Residue-level contacts at the interface:
Residue V99 in protein 2 contacts residue P67 in protein 1 (closest heavy-atom distance 3.8 Å).
Residue E92 in protein 2 is in contact with residue G85 in protein 1 (closest heavy-atom distance 3.3 Å).
Residue T96 in protein 2 interacts with residue Y64 in protein 1 (closest heavy-atom distance 3.6 Å).
Residue N102 in protein 2 contacts residue R72 in protein 1 (closest heavy-atom distance 5.0 Å).
Residue T96 in protein 2 is in contact with residue V84 in protein 1 (closest heavy-atom distance 3.3 Å).
Residue Y104 in protein 2 contacts residue K38 in protein 1 (closest heavy-atom distance 2.4 Å).
Residue L103 in protein 2 is in contact with residue I66 in protein 1 (closest heavy-atom distance 3.6 Å).
Residue V99 in protein 2 interacts with residue R72 in protein 1 (closest heavy-atom distance 4.2 Å).
Residue T100 in protein 2 interacts with residue I66 in protein 1 (closest heavy-atom distance 3.8 Å).
Residue E92 in protein 2 contacts residue V84 in protein 1 (closest heavy-atom distance 3.6 Å).
Residue R95 in protein 2 is in contact with residue V84 in protein 1 (closest heavy-atom distance 4.0 Å).
Residue V99 in protein 2 is in contact with residue L68 in protein 1 (closest heavy-atom distance 4.2 Å).
Residue D73 in protein 2 interacts with residue R72 in protein 1 (closest heavy-atom distance 4.0 Å).
Residue R74 in protein 2 contacts residue D71 in protein 1 (closest heavy-atom distance 3.9 Å).
Residue T96 in protein 2 is in contact with residue I66 in protein 1 (closest heavy-atom distance 4.3 Å).
Residue T100 in protein 2 contacts residue Y64 in protein 1 (closest heavy-atom distance 3.3 Å).
Residue N102 in protein 2 contacts residue M69 in protein 1 (closest heavy-atom distance 4.3 Å).
Residue T96 in protein 2 contacts residue I86 in protein 1 (closest heavy-atom distance 4.1 Å).
Residue L103 in protein 2 is in contact with residue K38 in protein 1 (closest heavy-atom distance 3.3 Å).
Residue N102 in protein 2 interacts with residue D71 in protein 1 (closest heavy-atom distance 4.8 Å).
Residue L103 in protein 2 interacts with residue P114 in protein 1 (closest heavy-atom distance 4.3 Å).
Residue Y104 in protein 2 is in contact with residue Y64 in protein 1 (closest heavy-atom distance 4.5 Å).
Residue L103 in protein 2 is in contact with residue K37 in protein 1 (closest heavy-atom distance 5.0 Å).
Residue V99 in protein 2 interacts with residue I66 in protein 1 (closest heavy-atom distance 4.0 Å).
Residue E92 in protein 2 is in contact with residue V83 in protein 1 (closest heavy-atom distance 4.2 Å).
Residue T96 in protein 2 interacts with residue G85 in protein 1 (closest heavy-atom distance 3.8 Å).
Residue Y104 in protein 2 interacts with residue P40 in protein 1 (closest heavy-atom distance 3.9 Å).
Residue Y104 in protein 2 contacts residue P114 in protein 1 (closest heavy-atom distance 3.2 Å).
Residue L103 in protein 2 is in contact with residue M69 in protein 1 (closest heavy-atom distance 3.9 Å).
Residue Y104 in protein 2 contacts residue I39 in protein 1 (closest heavy-atom distance 4.6 Å).
Residue H93 in protein 2 interacts with residue I86 in protein 1 (closest heavy-atom distance 3.3 Å).
Residue Y104 in protein 2 interacts with residue I66 in protein 1 (closest heavy-atom distance 4.6 Å).
Residue V99 in protein 2 is in contact with residue V84 in protein 1 (closest heavy-atom distance 4.7 Å).

Sequence of protein 1:
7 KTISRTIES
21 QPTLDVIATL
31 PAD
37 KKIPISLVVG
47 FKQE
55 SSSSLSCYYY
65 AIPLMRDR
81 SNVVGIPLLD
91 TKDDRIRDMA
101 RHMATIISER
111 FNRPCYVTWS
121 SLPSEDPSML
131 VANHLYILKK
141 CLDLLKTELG

These two protein chains interact to form a complex.

Sequence of protein 2:
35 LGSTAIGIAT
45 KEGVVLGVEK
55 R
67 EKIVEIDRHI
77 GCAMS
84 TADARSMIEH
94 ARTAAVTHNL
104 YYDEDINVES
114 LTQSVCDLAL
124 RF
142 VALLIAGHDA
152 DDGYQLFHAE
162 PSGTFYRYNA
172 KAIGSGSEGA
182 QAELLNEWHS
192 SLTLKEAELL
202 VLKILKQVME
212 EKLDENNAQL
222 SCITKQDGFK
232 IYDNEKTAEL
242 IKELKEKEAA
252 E